Sequence of the second protein:
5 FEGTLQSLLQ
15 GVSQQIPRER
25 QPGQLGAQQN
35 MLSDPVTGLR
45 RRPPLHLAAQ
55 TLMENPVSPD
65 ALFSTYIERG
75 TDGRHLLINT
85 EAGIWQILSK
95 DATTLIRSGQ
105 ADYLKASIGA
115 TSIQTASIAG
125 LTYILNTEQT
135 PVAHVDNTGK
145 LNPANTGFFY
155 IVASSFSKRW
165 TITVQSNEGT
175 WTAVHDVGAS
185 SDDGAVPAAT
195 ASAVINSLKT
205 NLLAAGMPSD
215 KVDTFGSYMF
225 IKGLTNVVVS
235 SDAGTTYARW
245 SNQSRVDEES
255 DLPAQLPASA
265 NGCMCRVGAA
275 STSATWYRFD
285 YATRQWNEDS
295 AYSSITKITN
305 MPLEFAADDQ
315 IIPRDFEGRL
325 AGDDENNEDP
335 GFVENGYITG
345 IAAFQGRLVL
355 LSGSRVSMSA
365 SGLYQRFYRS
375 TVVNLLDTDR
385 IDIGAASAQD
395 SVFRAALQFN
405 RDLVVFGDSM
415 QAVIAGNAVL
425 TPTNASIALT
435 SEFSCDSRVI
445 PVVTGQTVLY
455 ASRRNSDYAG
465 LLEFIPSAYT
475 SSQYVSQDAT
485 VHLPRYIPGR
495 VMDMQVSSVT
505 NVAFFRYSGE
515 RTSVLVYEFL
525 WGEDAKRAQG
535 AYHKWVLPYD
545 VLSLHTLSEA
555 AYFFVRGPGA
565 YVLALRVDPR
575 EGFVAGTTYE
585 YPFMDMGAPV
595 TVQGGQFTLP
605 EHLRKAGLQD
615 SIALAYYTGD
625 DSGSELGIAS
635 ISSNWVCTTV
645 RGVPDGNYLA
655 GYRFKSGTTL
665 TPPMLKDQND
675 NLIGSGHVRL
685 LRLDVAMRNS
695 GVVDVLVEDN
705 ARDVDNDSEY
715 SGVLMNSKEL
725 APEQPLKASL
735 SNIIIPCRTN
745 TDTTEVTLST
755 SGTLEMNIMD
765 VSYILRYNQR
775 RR

Residue-level contacts at the interface:
Residue Q402 in the first protein is in contact with residue S391 in the second protein (closest heavy-atom distance 3.1 Å).
Residue S121 in the first protein is in contact with residue S391 in the second protein (closest heavy-atom distance 3.1 Å).
Residue E253 in the first protein contacts residue A273 in the second protein (closest heavy-atom distance 2.0 Å).
Residue Q349 in the first protein interacts with residue I431 in the second protein (closest heavy-atom distance 2.7 Å).
Residue P39 in the first protein contacts residue E23 in the second protein (closest heavy-atom distance 2.6 Å).
Residue L734 in the first protein interacts with residue A705 in the second protein (closest heavy-atom distance 3.1 Å).
Residue Q402 in the first protein interacts with residue A390 in the second protein (closest heavy-atom distance 2.1 Å).
Residue V423 in the first protein contacts residue N428 in the second protein (closest heavy-atom distance 3.1 Å).
Residue Q349 in the first protein interacts with residue G388 in the second protein (closest heavy-atom distance 3.1 Å).
Residue V190 in the first protein is in contact with residue R163 in the second protein (closest heavy-atom distance 3.1 Å).
Residue V423 in the first protein contacts residue S430 in the second protein (closest heavy-atom distance 2.2 Å).
Residue F403 in the first protein interacts with residue L433 in the second protein (closest heavy-atom distance 2.7 Å).
Residue A472 in the first protein interacts with residue S471 in the second protein (closest heavy-atom distance 2.9 Å).
Residue S502 in the first protein interacts with residue S438 in the second protein (closest heavy-atom distance 2.0 Å).
Residue Y281 in the first protein is in contact with residue S275 in the second protein (closest heavy-atom distance 2.0 Å).
Residue R405 in the first protein contacts residue L433 in the second protein (closest heavy-atom distance 2.0 Å).
Residue D688 in the first protein interacts with residue H681 in the second protein (closest heavy-atom distance 2.8 Å).
Residue R405 in the first protein interacts with residue A432 in the second protein (closest heavy-atom distance 2.9 Å).
Residue V423 in the first protein is in contact with residue A429 in the second protein (closest heavy-atom distance 2.9 Å).
Residue R288 in the first protein is in contact with residue V232 in the second protein (closest heavy-atom distance 2.9 Å).
Residue G449 in the first protein contacts residue F437 in the second protein (closest heavy-atom distance 1.9 Å).
Residue T287 in the first protein is in contact with residue Q247 in the second protein (closest heavy-atom distance 2.7 Å).
Residue F160 in the first protein is in contact with residue S161 in the second protein (closest heavy-atom distance 1.8 Å).
Residue V156 in the first protein interacts with residue T239 in the second protein (closest heavy-atom distance 3.0 Å).
Residue N404 in the first protein is in contact with residue L433 in the second protein (closest heavy-atom distance 1.2 Å).
Residue E6 in the first protein is in contact with residue R775 in the second protein (closest heavy-atom distance 1.0 Å).
Residue A123 in the first protein interacts with residue D394 in the second protein (closest heavy-atom distance 2.1 Å).
Residue R574 in the first protein interacts with residue R489 in the second protein (closest heavy-atom distance 2.5 Å).
Residue A195 in the first protein contacts residue D236 in the second protein (closest heavy-atom distance 2.8 Å).
Residue T194 in the first protein contacts residue R163 in the second protein (closest heavy-atom distance 2.2 Å).
Residue G526 in the first protein contacts residue Q481 in the second protein (closest heavy-atom distance 2.5 Å).
Residue V156 in the first protein interacts with residue G238 in the second protein (closest heavy-atom distance 2.3 Å).
Residue L524 in the first protein is in contact with residue V485 in the second protein (closest heavy-atom distance 3.1 Å).
Residue V503 in the first protein is in contact with residue R458 in the second protein (closest heavy-atom distance 1.9 Å).
Residue Q402 in the first protein contacts residue E436 in the second protein (closest heavy-atom distance 2.5 Å).
Residue A347 in the first protein interacts with residue A390 in the second protein (closest heavy-atom distance 2.0 Å).
Residue V503 in the first protein interacts with residue R457 in the second protein (closest heavy-atom distance 1.9 Å).
Residue E72 in the first protein is in contact with residue D394 in the second protein (closest heavy-atom distance 3.1 Å).
Residue N404 in the first protein interacts with residue T434 in the second protein (closest heavy-atom distance 1.4 Å).
Residue Q259 in the first protein is in contact with residue Q169 in the second protein (closest heavy-atom distance 2.9 Å).
Residue Q259 in the first protein interacts with residue V232 in the second protein (closest heavy-atom distance 3.1 Å).
Residue P191 in the first protein contacts residue R163 in the second protein (closest heavy-atom distance 2.7 Å).
Residue S475 in the first protein is in contact with residue Q477 in the second protein (closest heavy-atom distance 2.3 Å).
Residue F219 in the first protein contacts residue Q169 in the second protein (closest heavy-atom distance 2.5 Å).
Residue R405 in the first protein contacts residue S476 in the second protein (closest heavy-atom distance 2.4 Å).
Residue Y473 in the first protein interacts with residue T474 in the second protein (closest heavy-atom distance 1.5 Å).
Residue D572 in the first protein contacts residue N459 in the second protein (closest heavy-atom distance 2.9 Å).
Residue G420 in the first protein contacts residue A432 in the second protein (closest heavy-atom distance 2.6 Å).
Residue Q450 in the first protein interacts with residue V479 in the second protein (closest heavy-atom distance 2.6 Å).
Residue F348 in the first protein interacts with residue A390 in the second protein (closest heavy-atom distance 2.6 Å).
Residue A422 in the first protein contacts residue S430 in the second protein (closest heavy-atom distance 2.5 Å).
Residue R405 in the first protein interacts with residue V417 in the second protein (closest heavy-atom distance 2.7 Å).
Residue F577 in the first protein contacts residue R489 in the second protein (closest heavy-atom distance 3.1 Å).
Residue Q402 in the first protein contacts residue L433 in the second protein (closest heavy-atom distance 2.8 Å).
Residue Y281 in the first protein is in contact with residue A274 in the second protein (closest heavy-atom distance 2.3 Å).
Residue T8 in the first protein contacts residue G678 in the second protein (closest heavy-atom distance 2.8 Å).
Residue T504 in the first protein interacts with residue R458 in the second protein (closest heavy-atom distance 3.1 Å).
Residue R405 in the first protein is in contact with residue T434 in the second protein (closest heavy-atom distance 3.1 Å).
Residue Q259 in the first protein interacts with residue S234 in the second protein (closest heavy-atom distance 2.0 Å).
Residue S184 in the first protein interacts with residue S161 in the second protein (closest heavy-atom distance 3.1 Å).

Sequence of the first protein:
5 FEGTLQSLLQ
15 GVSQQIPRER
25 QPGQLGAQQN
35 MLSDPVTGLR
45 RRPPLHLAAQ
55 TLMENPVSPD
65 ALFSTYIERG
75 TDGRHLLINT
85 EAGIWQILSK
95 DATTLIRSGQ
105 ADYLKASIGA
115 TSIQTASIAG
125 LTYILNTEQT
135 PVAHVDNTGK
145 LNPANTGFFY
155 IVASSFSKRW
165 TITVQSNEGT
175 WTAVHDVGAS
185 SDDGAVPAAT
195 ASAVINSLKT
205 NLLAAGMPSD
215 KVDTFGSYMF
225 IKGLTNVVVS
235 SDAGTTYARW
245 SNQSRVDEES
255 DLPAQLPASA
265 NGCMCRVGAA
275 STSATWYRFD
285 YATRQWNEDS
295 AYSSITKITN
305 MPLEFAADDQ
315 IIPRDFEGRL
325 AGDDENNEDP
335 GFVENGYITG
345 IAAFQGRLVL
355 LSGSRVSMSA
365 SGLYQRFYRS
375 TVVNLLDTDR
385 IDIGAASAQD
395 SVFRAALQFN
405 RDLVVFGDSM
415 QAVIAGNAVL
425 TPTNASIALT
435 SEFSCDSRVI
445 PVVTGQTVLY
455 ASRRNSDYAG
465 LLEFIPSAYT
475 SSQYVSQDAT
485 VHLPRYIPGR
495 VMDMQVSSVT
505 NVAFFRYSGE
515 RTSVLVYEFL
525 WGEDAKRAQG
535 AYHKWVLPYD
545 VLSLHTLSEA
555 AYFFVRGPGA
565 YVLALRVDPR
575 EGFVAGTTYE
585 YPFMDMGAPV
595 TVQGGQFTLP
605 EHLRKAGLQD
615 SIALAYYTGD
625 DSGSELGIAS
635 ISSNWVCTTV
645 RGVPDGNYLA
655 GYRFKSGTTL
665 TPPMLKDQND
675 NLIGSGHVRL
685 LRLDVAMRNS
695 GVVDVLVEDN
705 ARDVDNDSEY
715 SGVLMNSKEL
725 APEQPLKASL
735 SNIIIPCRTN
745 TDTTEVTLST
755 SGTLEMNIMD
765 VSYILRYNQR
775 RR

These two protein chains interact to form a complex.